Sequence of chain A:
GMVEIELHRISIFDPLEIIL

Sequence of chain B:
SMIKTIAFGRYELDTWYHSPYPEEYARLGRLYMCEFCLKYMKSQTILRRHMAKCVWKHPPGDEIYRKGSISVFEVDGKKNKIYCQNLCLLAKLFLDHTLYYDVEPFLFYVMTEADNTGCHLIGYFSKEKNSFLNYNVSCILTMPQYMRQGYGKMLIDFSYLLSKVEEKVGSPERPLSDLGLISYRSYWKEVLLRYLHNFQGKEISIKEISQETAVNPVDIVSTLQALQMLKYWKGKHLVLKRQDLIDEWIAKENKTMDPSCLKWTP

Interface contacts:
Residue F202 in chain B interacts with residue I31 in chain A (closest heavy-atom distance 3.7 Å).
Residue K239 in chain B interacts with residue E30 in chain A (closest heavy-atom distance 3.5 Å).
Residue I209 in chain B is in contact with residue I23 in chain A (closest heavy-atom distance 4.5 Å).
Residue K244 in chain B is in contact with residue I32 in chain A (closest heavy-atom distance 3.2 Å).
Residue V242 in chain B interacts with residue E30 in chain A (closest heavy-atom distance 3.3 Å).
Residue V242 in chain B is in contact with residue L29 in chain A (closest heavy-atom distance 3.8 Å).
Residue S208 in chain B contacts residue I25 in chain A (closest heavy-atom distance 3.3 Å).
Residue V221 in chain B contacts residue V12 in chain A (closest heavy-atom distance 4.1 Å).
Residue E206 in chain B contacts residue P28 in chain A (closest heavy-atom distance 3.3 Å).
Residue S208 in chain B is in contact with residue F26 in chain A (closest heavy-atom distance 3.8 Å).
Residue S208 in chain B contacts residue D27 in chain A (closest heavy-atom distance 3.3 Å).
Residue V242 in chain B contacts residue I31 in chain A (closest heavy-atom distance 3.4 Å).
Residue K244 in chain B is in contact with residue L33 in chain A (closest heavy-atom distance 4.4 Å).
Residue I207 in chain B contacts residue E30 in chain A (closest heavy-atom distance 4.8 Å).
Residue P220 in chain B interacts with residue I25 in chain A (closest heavy-atom distance 3.5 Å).
Residue S208 in chain B is in contact with residue L29 in chain A (closest heavy-atom distance 4.4 Å).
Residue K205 in chain B interacts with residue L29 in chain A (closest heavy-atom distance 4.3 Å).
Residue H240 in chain B interacts with residue E30 in chain A (closest heavy-atom distance 4.4 Å).
Residue I209 in chain B contacts residue L29 in chain A (closest heavy-atom distance 3.9 Å).
Residue V224 in chain B is in contact with residue V12 in chain A (closest heavy-atom distance 4.1 Å).
Residue E206 in chain B interacts with residue E30 in chain A (closest heavy-atom distance 4.0 Å).
Residue K205 in chain B contacts residue E30 in chain A (closest heavy-atom distance 3.3 Å).
Residue K205 in chain B contacts residue I31 in chain A (closest heavy-atom distance 2.8 Å).
Residue L243 in chain B interacts with residue I32 in chain A (closest heavy-atom distance 4.0 Å).
Residue P220 in chain B is in contact with residue V12 in chain A (closest heavy-atom distance 4.3 Å).
Residue E206 in chain B contacts residue I31 in chain A (closest heavy-atom distance 3.9 Å).
Residue G204 in chain B contacts residue I31 in chain A (closest heavy-atom distance 3.8 Å).
Residue K244 in chain B is in contact with residue I31 in chain A (closest heavy-atom distance 4.0 Å).
Residue L243 in chain B is in contact with residue L33 in chain A (closest heavy-atom distance 3.8 Å).
Residue I207 in chain B contacts residue D27 in chain A (closest heavy-atom distance 3.7 Å).
Residue L199 in chain B interacts with residue I31 in chain A (closest heavy-atom distance 4.4 Å).
Residue I207 in chain B contacts residue P28 in chain A (closest heavy-atom distance 3.6 Å).
Residue I207 in chain B is in contact with residue L29 in chain A (closest heavy-atom distance 2.6 Å).
Residue Y235 in chain B contacts residue H21 in chain A (closest heavy-atom distance 3.8 Å).
Residue K210 in chain B contacts residue F26 in chain A (closest heavy-atom distance 3.2 Å).
Residue H240 in chain B contacts residue H21 in chain A (closest heavy-atom distance 4.5 Å).
Residue L241 in chain B interacts with residue L29 in chain A (closest heavy-atom distance 4.7 Å).
Residue Q228 in chain B contacts residue E15 in chain A (closest heavy-atom distance 4.6 Å).
Residue I209 in chain B interacts with residue S24 in chain A (closest heavy-atom distance 4.6 Å).
Residue H240 in chain B interacts with residue R22 in chain A (closest heavy-atom distance 4.8 Å).
Residue I209 in chain B is in contact with residue I25 in chain A (closest heavy-atom distance 3.3 Å).
Residue S208 in chain B contacts residue P28 in chain A (closest heavy-atom distance 4.3 Å).
Residue V224 in chain B contacts residue I14 in chain A (closest heavy-atom distance 4.0 Å).
Residue I207 in chain B is in contact with residue I31 in chain A (closest heavy-atom distance 3.9 Å).
Residue L241 in chain B is in contact with residue E30 in chain A (closest heavy-atom distance 3.2 Å).
Residue V242 in chain B interacts with residue I32 in chain A (closest heavy-atom distance 3.1 Å).
Residue V224 in chain B contacts residue I23 in chain A (closest heavy-atom distance 4.5 Å).
Residue E206 in chain B contacts residue L29 in chain A (closest heavy-atom distance 3.2 Å).
Residue H240 in chain B interacts with residue L29 in chain A (closest heavy-atom distance 3.5 Å).
Residue I209 in chain B interacts with residue D27 in chain A (closest heavy-atom distance 4.5 Å).
Residue L241 in chain B interacts with residue I32 in chain A (closest heavy-atom distance 4.1 Å).
Residue H240 in chain B contacts residue I23 in chain A (closest heavy-atom distance 4.2 Å).
Residue K210 in chain B is in contact with residue I25 in chain A (closest heavy-atom distance 2.9 Å).

The following describes two proteins that form a bound complex.